Contacts between the two chains:
Residue R518 in the first protein contacts residue Q502 in the second protein (closest heavy-atom distance 3.0 Å).
Residue F694 in the first protein is in contact with residue R489 in the second protein (closest heavy-atom distance 3.1 Å).
Residue R408 in the first protein is in contact with residue V501 in the second protein (closest heavy-atom distance 3.4 Å).
Residue S384 in the first protein is in contact with residue C175 in the second protein (closest heavy-atom distance 3.3 Å).
Residue D693 in the first protein interacts with residue R493 in the second protein (closest heavy-atom distance 2.8 Å).
Residue A424 in the first protein contacts residue M189 in the second protein (closest heavy-atom distance 3.4 Å).
Residue D394 in the first protein contacts residue G179 in the second protein (closest heavy-atom distance 3.4 Å).
Residue R550 in the first protein is in contact with residue M383 in the second protein (closest heavy-atom distance 3.4 Å).
Residue D412 in the first protein contacts residue G389 in the second protein (closest heavy-atom distance 3.4 Å).
Residue W386 in the first protein contacts residue C175 in the second protein (closest heavy-atom distance 3.5 Å).
Residue R427 in the first protein contacts residue M189 in the second protein (closest heavy-atom distance 3.5 Å).
Residue E568 in the first protein is in contact with residue R503 in the second protein (closest heavy-atom distance 3.2 Å).
Residue D412 in the first protein is in contact with residue V388 in the second protein (closest heavy-atom distance 3.3 Å).
Residue D516 in the first protein interacts with residue R503 in the second protein (closest heavy-atom distance 3.0 Å).
Residue G695 in the first protein is in contact with residue K497 in the second protein (closest heavy-atom distance 3.2 Å).
Residue N418 in the first protein interacts with residue R597 in the second protein (closest heavy-atom distance 3.7 Å).
Residue D412 in the first protein is in contact with residue Y390 in the second protein (closest heavy-atom distance 2.6 Å).
Residue R550 in the first protein contacts residue E380 in the second protein (closest heavy-atom distance 2.4 Å).
Residue R558 in the first protein is in contact with residue E511 in the second protein (closest heavy-atom distance 3.5 Å).
Residue T697 in the first protein interacts with residue K497 in the second protein (closest heavy-atom distance 3.5 Å).
Residue P421 in the first protein contacts residue E186 in the second protein (closest heavy-atom distance 3.3 Å).
Residue F694 in the first protein contacts residue I496 in the second protein (closest heavy-atom distance 3.5 Å).
Residue W409 in the first protein interacts with residue S391 in the second protein (closest heavy-atom distance 3.6 Å).
Residue R550 in the first protein interacts with residue L378 in the second protein (closest heavy-atom distance 3.0 Å).
Residue S384 in the first protein is in contact with residue V177 in the second protein (closest heavy-atom distance 3.1 Å).
Residue T416 in the first protein contacts residue V388 in the second protein (closest heavy-atom distance 3.7 Å).
Residue R550 in the first protein is in contact with residue M377 in the second protein (closest heavy-atom distance 3.0 Å).
Residue R517 in the first protein is in contact with residue L499 in the second protein (closest heavy-atom distance 2.9 Å).
Residue F694 in the first protein contacts residue I492 in the second protein (closest heavy-atom distance 3.7 Å).
Residue L511 in the first protein is in contact with residue R503 in the second protein (closest heavy-atom distance 3.5 Å).
Residue R567 in the first protein is in contact with residue R503 in the second protein (closest heavy-atom distance 3.6 Å).
Residue R517 in the first protein contacts residue R503 in the second protein (closest heavy-atom distance 3.6 Å).
Residue L571 in the first protein interacts with residue R503 in the second protein (closest heavy-atom distance 3.7 Å).
Residue R420 in the first protein interacts with residue D183 in the second protein (closest heavy-atom distance 2.5 Å).
Residue R551 in the first protein contacts residue M377 in the second protein (closest heavy-atom distance 3.7 Å).
Residue R408 in the first protein contacts residue I496 in the second protein (closest heavy-atom distance 3.6 Å).
Residue R420 in the first protein is in contact with residue E186 in the second protein (closest heavy-atom distance 2.8 Å).
Residue R517 in the first protein contacts residue Q502 in the second protein (closest heavy-atom distance 3.0 Å).
Residue S384 in the first protein interacts with residue S176 in the second protein (closest heavy-atom distance 3.0 Å).
Residue E407 in the first protein is in contact with residue V501 in the second protein (closest heavy-atom distance 3.6 Å).
Residue C428 in the first protein is in contact with residue L185 in the second protein (closest heavy-atom distance 3.6 Å).
Residue R567 in the first protein contacts residue P504 in the second protein (closest heavy-atom distance 3.3 Å).
Residue R518 in the first protein contacts residue V501 in the second protein (closest heavy-atom distance 2.5 Å).
Residue S554 in the first protein contacts residue M377 in the second protein (closest heavy-atom distance 3.4 Å).
Residue Q563 in the first protein is in contact with residue T506 in the second protein (closest heavy-atom distance 3.2 Å).
Residue H392 in the first protein interacts with residue L182 in the second protein (closest heavy-atom distance 3.3 Å).
Residue D412 in the first protein interacts with residue S391 in the second protein (closest heavy-atom distance 2.7 Å).
Residue Y566 in the first protein interacts with residue M383 in the second protein (closest heavy-atom distance 3.1 Å).
Residue A423 in the first protein contacts residue M189 in the second protein (closest heavy-atom distance 3.7 Å).
Residue T416 in the first protein interacts with residue R597 in the second protein (closest heavy-atom distance 3.5 Å).
Residue G695 in the first protein interacts with residue V501 in the second protein (closest heavy-atom distance 3.5 Å).
Residue Q564 in the first protein contacts residue T506 in the second protein (closest heavy-atom distance 3.1 Å).
Residue R408 in the first protein contacts residue S391 in the second protein (closest heavy-atom distance 3.4 Å).
Residue R558 in the first protein interacts with residue R541 in the second protein (closest heavy-atom distance 3.1 Å).
Residue R420 in the first protein interacts with residue G179 in the second protein (closest heavy-atom distance 3.2 Å).
Residue T316 in the first protein interacts with residue G174 in the second protein (closest heavy-atom distance 3.5 Å).
Residue N560 in the first protein is in contact with residue E508 in the second protein (closest heavy-atom distance 2.4 Å).
Residue R408 in the first protein contacts residue G500 in the second protein (closest heavy-atom distance 3.0 Å).
Residue E696 in the first protein is in contact with residue V501 in the second protein (closest heavy-atom distance 3.5 Å).
Residue T553 in the first protein interacts with residue M383 in the second protein (closest heavy-atom distance 3.6 Å).

This data describes a binding interaction between two proteins.

Sequence of the first protein:
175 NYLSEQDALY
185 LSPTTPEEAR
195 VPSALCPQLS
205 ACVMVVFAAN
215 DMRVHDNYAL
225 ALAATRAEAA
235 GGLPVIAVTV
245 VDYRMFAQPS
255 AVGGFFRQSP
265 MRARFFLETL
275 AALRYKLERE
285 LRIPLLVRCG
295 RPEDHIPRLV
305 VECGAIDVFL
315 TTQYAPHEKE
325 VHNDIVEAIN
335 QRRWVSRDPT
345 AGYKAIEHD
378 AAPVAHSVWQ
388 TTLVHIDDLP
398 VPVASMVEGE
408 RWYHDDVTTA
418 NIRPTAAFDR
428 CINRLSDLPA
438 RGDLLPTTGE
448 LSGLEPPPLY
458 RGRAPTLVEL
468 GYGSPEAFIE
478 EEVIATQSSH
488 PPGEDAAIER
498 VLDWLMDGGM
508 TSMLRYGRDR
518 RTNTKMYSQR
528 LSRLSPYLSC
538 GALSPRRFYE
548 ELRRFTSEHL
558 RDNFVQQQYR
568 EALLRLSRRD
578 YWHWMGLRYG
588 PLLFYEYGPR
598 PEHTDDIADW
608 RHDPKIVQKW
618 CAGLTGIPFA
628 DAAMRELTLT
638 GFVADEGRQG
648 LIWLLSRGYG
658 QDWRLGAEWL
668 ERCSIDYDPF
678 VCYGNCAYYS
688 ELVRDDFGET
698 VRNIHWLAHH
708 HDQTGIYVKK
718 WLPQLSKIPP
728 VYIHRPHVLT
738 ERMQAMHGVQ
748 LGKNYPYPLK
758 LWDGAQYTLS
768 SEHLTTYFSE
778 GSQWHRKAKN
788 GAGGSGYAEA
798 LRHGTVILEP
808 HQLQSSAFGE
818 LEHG

Sequence of the second protein:
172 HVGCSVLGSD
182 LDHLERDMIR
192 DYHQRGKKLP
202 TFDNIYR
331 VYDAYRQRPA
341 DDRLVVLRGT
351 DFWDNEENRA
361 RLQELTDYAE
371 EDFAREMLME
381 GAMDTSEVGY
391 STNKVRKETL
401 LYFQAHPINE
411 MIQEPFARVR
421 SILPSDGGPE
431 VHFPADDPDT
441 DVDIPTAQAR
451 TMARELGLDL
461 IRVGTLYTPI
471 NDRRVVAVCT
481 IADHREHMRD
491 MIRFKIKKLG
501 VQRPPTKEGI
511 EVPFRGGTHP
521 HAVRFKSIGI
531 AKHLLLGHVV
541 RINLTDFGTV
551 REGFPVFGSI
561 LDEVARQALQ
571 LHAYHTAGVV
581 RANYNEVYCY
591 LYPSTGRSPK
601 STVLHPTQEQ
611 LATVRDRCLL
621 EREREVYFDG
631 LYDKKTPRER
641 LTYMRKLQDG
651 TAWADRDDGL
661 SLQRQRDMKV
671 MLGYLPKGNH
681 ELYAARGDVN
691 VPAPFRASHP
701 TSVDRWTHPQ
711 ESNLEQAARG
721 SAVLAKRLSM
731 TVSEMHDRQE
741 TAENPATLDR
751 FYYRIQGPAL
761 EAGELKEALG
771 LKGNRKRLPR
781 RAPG